Sequence of chain A:
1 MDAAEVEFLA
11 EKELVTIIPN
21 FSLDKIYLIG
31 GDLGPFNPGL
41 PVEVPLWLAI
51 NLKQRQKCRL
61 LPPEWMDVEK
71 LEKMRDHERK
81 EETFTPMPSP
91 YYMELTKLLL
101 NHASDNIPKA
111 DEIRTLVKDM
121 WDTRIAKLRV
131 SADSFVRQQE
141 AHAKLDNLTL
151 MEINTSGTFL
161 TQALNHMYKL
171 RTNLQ

The following describes two proteins that form a bound complex.

Interface contacts:
Residue D168 in chain B interacts with residue Y168 in chain A (closest heavy-atom distance 3.6 Å).
Residue R192 in chain B interacts with residue R171 in chain A (closest heavy-atom distance 3.4 Å).
Residue V88 in chain B contacts residue F8 in chain A (closest heavy-atom distance 3.4 Å).
Residue L205 in chain B interacts with residue A143 in chain A (closest heavy-atom distance 2.9 Å).
Residue R207 in chain B interacts with residue Y168 in chain A (closest heavy-atom distance 3.6 Å).
Residue F172 in chain B contacts residue I153 in chain A (closest heavy-atom distance 3.8 Å).
Residue R84 in chain B interacts with residue F8 in chain A (closest heavy-atom distance 2.8 Å).
Residue Q203 in chain B interacts with residue D146 in chain A (closest heavy-atom distance 2.9 Å).
Residue S76 in chain B interacts with residue R55 in chain A (closest heavy-atom distance 3.4 Å).
Residue H204 in chain B is in contact with residue A143 in chain A (closest heavy-atom distance 3.3 Å).
Residue P23 in chain B interacts with residue I29 in chain A (closest heavy-atom distance 3.6 Å).
Residue K74 in chain B contacts residue D24 in chain A (closest heavy-atom distance 3.7 Å).
Residue Q57 in chain B interacts with residue I29 in chain A (closest heavy-atom distance 3.5 Å).
Residue M35 in chain B interacts with residue M1 in chain A (closest heavy-atom distance 3.4 Å).
Residue Q203 in chain B is in contact with residue K144 in chain A (closest heavy-atom distance 3.3 Å).
Residue H78 in chain B interacts with residue L28 in chain A (closest heavy-atom distance 3.2 Å).
Residue P186 in chain B is in contact with residue A141 in chain A (closest heavy-atom distance 3.5 Å).
Residue Q203 in chain B interacts with residue I153 in chain A (closest heavy-atom distance 3.7 Å).
Residue Y170 in chain B interacts with residue T161 in chain A (closest heavy-atom distance 3.5 Å).
Residue K74 in chain B is in contact with residue I26 in chain A (closest heavy-atom distance 3.3 Å).
Residue P186 in chain B contacts residue R171 in chain A (closest heavy-atom distance 3.5 Å).
Residue S169 in chain B contacts residue N165 in chain A (closest heavy-atom distance 3.2 Å).
Residue F172 in chain B contacts residue T161 in chain A (closest heavy-atom distance 3.7 Å).
Residue Y170 in chain B interacts with residue N165 in chain A (closest heavy-atom distance 2.7 Å).
Residue H204 in chain B is in contact with residue K144 in chain A (closest heavy-atom distance 3.4 Å).
Residue I27 in chain B interacts with residue I29 in chain A (closest heavy-atom distance 3.4 Å).
Residue M80 in chain B is in contact with residue W47 in chain A (closest heavy-atom distance 3.6 Å).
Residue E81 in chain B interacts with residue L28 in chain A (closest heavy-atom distance 3.4 Å).
Residue W34 in chain B contacts residue E5 in chain A (closest heavy-atom distance 3.4 Å).
Residue R84 in chain B interacts with residue E11 in chain A (closest heavy-atom distance 3.0 Å).
Residue L205 in chain B interacts with residue H142 in chain A (closest heavy-atom distance 3.3 Å).
Residue T188 in chain B is in contact with residue Q175 in chain A (closest heavy-atom distance 3.0 Å).
Residue E81 in chain B is in contact with residue I29 in chain A (closest heavy-atom distance 2.5 Å).
Residue L73 in chain B is in contact with residue K57 in chain A (closest heavy-atom distance 3.7 Å).
Residue H78 in chain B interacts with residue Y27 in chain A (closest heavy-atom distance 3.0 Å).
Residue I196 in chain B is in contact with residue H142 in chain A (closest heavy-atom distance 3.4 Å).
Residue Y87 in chain B is in contact with residue E5 in chain A (closest heavy-atom distance 2.7 Å).
Residue S202 in chain B is in contact with residue D146 in chain A (closest heavy-atom distance 3.2 Å).
Residue Y170 in chain B interacts with residue A141 in chain A (closest heavy-atom distance 3.5 Å).
Residue S91 in chain B is in contact with residue E5 in chain A (closest heavy-atom distance 3.7 Å).
Residue H204 in chain B interacts with residue L145 in chain A (closest heavy-atom distance 3.6 Å).
Residue R84 in chain B is in contact with residue W47 in chain A (closest heavy-atom distance 3.4 Å).
Residue P186 in chain B interacts with residue Y168 in chain A (closest heavy-atom distance 3.5 Å).
Residue I223 in chain B contacts residue L150 in chain A (closest heavy-atom distance 3.5 Å).
Residue K74 in chain B interacts with residue K25 in chain A (closest heavy-atom distance 3.7 Å).
Residue I77 in chain B interacts with residue L48 in chain A (closest heavy-atom distance 3.6 Å).
Residue L205 in chain B contacts residue L164 in chain A (closest heavy-atom distance 3.6 Å).
Residue R84 in chain B is in contact with residue K12 in chain A (closest heavy-atom distance 3.4 Å).
Residue D187 in chain B interacts with residue R171 in chain A (closest heavy-atom distance 3.7 Å).
Residue M80 in chain B interacts with residue N51 in chain A (closest heavy-atom distance 3.0 Å).
Residue E28 in chain B is in contact with residue K12 in chain A (closest heavy-atom distance 3.7 Å).
Residue Q203 in chain B is in contact with residue L148 in chain A (closest heavy-atom distance 2.9 Å).
Residue K38 in chain B is in contact with residue E5 in chain A (closest heavy-atom distance 2.8 Å).
Residue F172 in chain B is in contact with residue G157 in chain A (closest heavy-atom distance 3.7 Å).
Residue H204 in chain B is in contact with residue H142 in chain A (closest heavy-atom distance 2.7 Å).
Residue D166 in chain B contacts residue K169 in chain A (closest heavy-atom distance 2.7 Å).
Residue Y170 in chain B interacts with residue L164 in chain A (closest heavy-atom distance 3.6 Å).
Residue A24 in chain B contacts residue G30 in chain A (closest heavy-atom distance 3.4 Å).
Residue E31 in chain B is in contact with residue K12 in chain A (closest heavy-atom distance 2.8 Å).
Residue Q203 in chain B interacts with residue L145 in chain A (closest heavy-atom distance 2.8 Å).

Sequence of chain B:
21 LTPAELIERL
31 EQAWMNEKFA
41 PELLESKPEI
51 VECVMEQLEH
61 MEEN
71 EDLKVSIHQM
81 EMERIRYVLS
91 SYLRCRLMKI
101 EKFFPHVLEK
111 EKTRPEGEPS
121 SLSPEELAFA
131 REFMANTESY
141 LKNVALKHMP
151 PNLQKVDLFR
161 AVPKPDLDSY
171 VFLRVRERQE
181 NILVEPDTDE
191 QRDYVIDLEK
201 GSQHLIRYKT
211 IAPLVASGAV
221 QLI